Sequence of protein 1:
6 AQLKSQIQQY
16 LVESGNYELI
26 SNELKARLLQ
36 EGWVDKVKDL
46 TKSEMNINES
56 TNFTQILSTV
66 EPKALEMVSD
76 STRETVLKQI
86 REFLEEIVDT

The following describes two proteins that form a bound complex.

Contacts between the two chains:
Residue L31 in protein 2 contacts residue F58 in protein 1 (closest heavy-atom distance 3.9 Å).
Residue F32 in protein 2 is in contact with residue F58 in protein 1 (closest heavy-atom distance 4.2 Å).
Residue M34 in protein 2 is in contact with residue F58 in protein 1 (closest heavy-atom distance 3.2 Å).
Residue E124 in protein 2 interacts with residue N51 in protein 1 (closest heavy-atom distance 4.0 Å).
Residue L31 in protein 2 is in contact with residue T56 in protein 1 (closest heavy-atom distance 4.4 Å).
Residue M34 in protein 2 contacts residue T59 in protein 1 (closest heavy-atom distance 4.7 Å).

Sequence of protein 2:
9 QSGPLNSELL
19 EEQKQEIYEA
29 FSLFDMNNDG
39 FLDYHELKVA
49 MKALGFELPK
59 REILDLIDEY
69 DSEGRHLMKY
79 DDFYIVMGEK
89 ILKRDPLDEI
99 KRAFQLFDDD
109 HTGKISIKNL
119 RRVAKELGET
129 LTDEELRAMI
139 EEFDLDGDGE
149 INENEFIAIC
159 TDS